Sequence of the first protein:
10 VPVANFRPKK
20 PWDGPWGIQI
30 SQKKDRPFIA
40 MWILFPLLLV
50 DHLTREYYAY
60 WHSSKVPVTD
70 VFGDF

This data describes a binding interaction between two proteins.

Interface contacts:
Residue D384 in the second protein interacts with residue S30 in the first protein (closest heavy-atom distance 3.0 Å).
Residue D390 in the second protein interacts with residue W25 in the first protein (closest heavy-atom distance 4.0 Å).
Residue W386 in the second protein contacts residue I27 in the first protein (closest heavy-atom distance 4.5 Å).
Residue Y362 in the second protein interacts with residue F15 in the first protein (closest heavy-atom distance 3.5 Å).
Residue Y400 in the second protein contacts residue W25 in the first protein (closest heavy-atom distance 4.8 Å).
Residue W386 in the second protein interacts with residue K33 in the first protein (closest heavy-atom distance 4.3 Å).
Residue E387 in the second protein is in contact with residue I27 in the first protein (closest heavy-atom distance 3.9 Å).
Residue Y362 in the second protein interacts with residue A13 in the first protein (closest heavy-atom distance 3.4 Å).
Residue D390 in the second protein contacts residue G26 in the first protein (closest heavy-atom distance 3.0 Å).
Residue P393 in the second protein is in contact with residue F15 in the first protein (closest heavy-atom distance 4.8 Å).
Residue D384 in the second protein contacts residue I27 in the first protein (closest heavy-atom distance 4.0 Å).
Residue Y400 in the second protein interacts with residue G26 in the first protein (closest heavy-atom distance 4.0 Å).
Residue Y362 in the second protein interacts with residue N14 in the first protein (closest heavy-atom distance 3.7 Å).
Residue W386 in the second protein interacts with residue G26 in the first protein (closest heavy-atom distance 3.4 Å).
Residue W386 in the second protein interacts with residue I29 in the first protein (closest heavy-atom distance 4.5 Å).
Residue V365 in the second protein is in contact with residue F15 in the first protein (closest heavy-atom distance 3.9 Å).
Residue V365 in the second protein is in contact with residue V12 in the first protein (closest heavy-atom distance 4.3 Å).
Residue E361 in the second protein is in contact with residue V12 in the first protein (closest heavy-atom distance 4.2 Å).
Residue Y362 in the second protein is in contact with residue V12 in the first protein (closest heavy-atom distance 3.9 Å).
Residue W386 in the second protein is in contact with residue S30 in the first protein (closest heavy-atom distance 3.2 Å).
Residue E387 in the second protein is in contact with residue G26 in the first protein (closest heavy-atom distance 4.5 Å).
Residue D390 in the second protein contacts residue I27 in the first protein (closest heavy-atom distance 4.4 Å).
Residue Y400 in the second protein contacts residue I29 in the first protein (closest heavy-atom distance 3.7 Å).

Sequence of the second protein:
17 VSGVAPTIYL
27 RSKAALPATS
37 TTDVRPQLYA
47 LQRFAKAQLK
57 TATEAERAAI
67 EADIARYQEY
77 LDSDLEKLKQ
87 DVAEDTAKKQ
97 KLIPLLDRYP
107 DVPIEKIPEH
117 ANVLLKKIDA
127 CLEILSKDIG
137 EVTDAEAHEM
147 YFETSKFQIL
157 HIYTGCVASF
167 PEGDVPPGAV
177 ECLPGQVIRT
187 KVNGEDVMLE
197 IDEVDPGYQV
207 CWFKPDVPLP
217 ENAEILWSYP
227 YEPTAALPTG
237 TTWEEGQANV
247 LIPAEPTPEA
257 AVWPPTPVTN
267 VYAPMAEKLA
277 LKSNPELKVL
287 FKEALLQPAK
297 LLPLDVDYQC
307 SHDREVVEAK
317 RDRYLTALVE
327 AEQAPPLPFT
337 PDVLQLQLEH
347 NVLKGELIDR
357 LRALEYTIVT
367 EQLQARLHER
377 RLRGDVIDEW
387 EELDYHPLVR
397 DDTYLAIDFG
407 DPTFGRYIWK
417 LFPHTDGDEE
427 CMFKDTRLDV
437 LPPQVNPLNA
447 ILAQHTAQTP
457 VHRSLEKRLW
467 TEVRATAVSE